This data describes a binding interaction between two proteins.

Sequence of the first protein:
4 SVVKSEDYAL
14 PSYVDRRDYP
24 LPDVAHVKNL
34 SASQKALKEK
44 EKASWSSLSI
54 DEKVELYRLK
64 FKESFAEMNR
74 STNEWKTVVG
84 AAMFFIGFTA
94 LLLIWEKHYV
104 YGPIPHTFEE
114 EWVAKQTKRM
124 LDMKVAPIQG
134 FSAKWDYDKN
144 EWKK

Contacts between the two chains:
Residue A12 in the first protein contacts residue H75 in the second protein (closest heavy-atom distance 2.8 Å).
Residue A12 in the first protein interacts with residue K55 in the second protein (closest heavy-atom distance 4.1 Å).
Residue Y11 in the first protein contacts residue W73 in the second protein (closest heavy-atom distance 3.7 Å).
Residue L13 in the first protein contacts residue H75 in the second protein (closest heavy-atom distance 3.6 Å).
Residue Y11 in the first protein contacts residue K55 in the second protein (closest heavy-atom distance 4.0 Å).
Residue A12 in the first protein contacts residue W73 in the second protein (closest heavy-atom distance 3.4 Å).

Sequence of the second protein:
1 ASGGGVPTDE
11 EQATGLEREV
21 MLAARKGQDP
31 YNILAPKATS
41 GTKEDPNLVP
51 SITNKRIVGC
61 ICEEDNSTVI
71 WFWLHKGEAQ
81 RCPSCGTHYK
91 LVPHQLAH